Sequence of protein 2:
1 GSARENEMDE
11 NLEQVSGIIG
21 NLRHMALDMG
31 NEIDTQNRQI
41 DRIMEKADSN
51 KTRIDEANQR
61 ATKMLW

Sequence of protein 1:
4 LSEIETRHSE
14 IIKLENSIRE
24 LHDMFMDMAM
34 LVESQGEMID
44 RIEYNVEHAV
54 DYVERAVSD

The following describes two proteins that form a bound complex.

Interface contacts:
Residue M8 in protein 2 is in contact with residue I14 in protein 1 (closest heavy-atom distance 5.0 Å).
Residue M25 in protein 2 is in contact with residue F28 in protein 1 (closest heavy-atom distance 4.7 Å).
Residue L12 in protein 2 is in contact with residue L17 in protein 1 (closest heavy-atom distance 4.5 Å).
Residue I54 in protein 2 interacts with residue V56 in protein 1 (closest heavy-atom distance 4.1 Å).
Residue L12 in protein 2 contacts residue I14 in protein 1 (closest heavy-atom distance 4.2 Å).
Residue I19 in protein 2 contacts residue L24 in protein 1 (closest heavy-atom distance 4.1 Å).
Residue V15 in protein 2 interacts with residue I21 in protein 1 (closest heavy-atom distance 3.8 Å).
Residue M29 in protein 2 interacts with residue F28 in protein 1 (closest heavy-atom distance 4.8 Å).
Residue I19 in protein 2 contacts residue I21 in protein 1 (closest heavy-atom distance 4.6 Å).
Residue M29 in protein 2 interacts with residue M31 in protein 1 (closest heavy-atom distance 3.1 Å).
Residue L22 in protein 2 interacts with residue L24 in protein 1 (closest heavy-atom distance 3.8 Å).
Residue A26 in protein 2 interacts with residue F28 in protein 1 (closest heavy-atom distance 4.8 Å).
Residue L22 in protein 2 contacts residue F28 in protein 1 (closest heavy-atom distance 3.5 Å).